Contacts between the two chains:
Residue A341 in protein 1 interacts with residue W53 in protein 2 (closest heavy-atom distance 4.0 Å).
Residue A341 in protein 1 contacts residue L101 in protein 2 (closest heavy-atom distance 4.4 Å).
Residue K342 in protein 1 is in contact with residue W53 in protein 2 (closest heavy-atom distance 3.9 Å).

Sequence of protein 1:
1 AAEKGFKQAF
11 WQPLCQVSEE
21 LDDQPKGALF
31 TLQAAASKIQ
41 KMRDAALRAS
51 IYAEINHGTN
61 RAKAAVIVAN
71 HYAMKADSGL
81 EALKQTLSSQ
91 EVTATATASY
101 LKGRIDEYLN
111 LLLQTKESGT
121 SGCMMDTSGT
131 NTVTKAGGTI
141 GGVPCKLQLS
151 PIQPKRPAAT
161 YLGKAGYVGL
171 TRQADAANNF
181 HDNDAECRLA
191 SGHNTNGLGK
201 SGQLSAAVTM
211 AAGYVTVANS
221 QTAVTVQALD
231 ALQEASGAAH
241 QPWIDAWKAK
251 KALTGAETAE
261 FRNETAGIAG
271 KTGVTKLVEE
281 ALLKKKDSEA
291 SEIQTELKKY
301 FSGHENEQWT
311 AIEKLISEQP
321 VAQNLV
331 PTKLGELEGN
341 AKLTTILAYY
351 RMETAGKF

Sequence of protein 2:
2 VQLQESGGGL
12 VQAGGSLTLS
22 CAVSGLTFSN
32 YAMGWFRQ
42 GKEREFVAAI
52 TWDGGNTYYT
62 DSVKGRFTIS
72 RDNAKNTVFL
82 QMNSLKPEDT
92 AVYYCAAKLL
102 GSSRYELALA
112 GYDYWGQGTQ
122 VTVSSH

These two protein chains interact to form a complex.